These two protein chains interact to form a complex.

Contacts between the two chains:
Residue F55 in the second protein interacts with residue V66 in the first protein (closest heavy-atom distance 3.4 Å).
Residue N51 in the second protein interacts with residue M67 in the first protein (closest heavy-atom distance 3.5 Å).
Residue N51 in the second protein contacts residue Q60 in the first protein (closest heavy-atom distance 3.1 Å).
Residue V23 in the second protein contacts residue Q36 in the first protein (closest heavy-atom distance 3.9 Å).
Residue N51 in the second protein interacts with residue L63 in the first protein (closest heavy-atom distance 3.4 Å).
Residue I10 in the second protein interacts with residue L21 in the first protein (closest heavy-atom distance 3.6 Å).
Residue E19 in the second protein is in contact with residue K32 in the first protein (closest heavy-atom distance 2.9 Å).
Residue L41 in the second protein contacts residue L49 in the first protein (closest heavy-atom distance 3.8 Å).
Residue V17 in the second protein interacts with residue I28 in the first protein (closest heavy-atom distance 3.1 Å).
Residue K44 in the second protein is in contact with residue S53 in the first protein (closest heavy-atom distance 2.7 Å).
Residue L48 in the second protein contacts residue L56 in the first protein (closest heavy-atom distance 3.9 Å).
Residue R6 in the second protein contacts residue E19 in the first protein (closest heavy-atom distance 3.8 Å).
Residue V20 in the second protein contacts residue L31 in the first protein (closest heavy-atom distance 4.0 Å).
Residue V20 in the second protein is in contact with residue K32 in the first protein (closest heavy-atom distance 3.5 Å).
Residue Q16 in the second protein is in contact with residue I28 in the first protein (closest heavy-atom distance 3.1 Å).
Residue F55 in the second protein is in contact with residue L70 in the first protein (closest heavy-atom distance 3.5 Å).
Residue S47 in the second protein is in contact with residue Q60 in the first protein (closest heavy-atom distance 3.2 Å).
Residue R6 in the second protein is in contact with residue L21 in the first protein (closest heavy-atom distance 3.0 Å).
Residue L62 in the second protein interacts with residue L70 in the first protein (closest heavy-atom distance 3.7 Å).
Residue A52 in the second protein interacts with residue L63 in the first protein (closest heavy-atom distance 3.5 Å).
Residue N27 in the second protein contacts residue I38 in the first protein (closest heavy-atom distance 3.1 Å).
Residue M66 in the second protein is in contact with residue T77 in the first protein (closest heavy-atom distance 3.1 Å).
Residue V23 in the second protein interacts with residue S35 in the first protein (closest heavy-atom distance 3.4 Å).
Residue V20 in the second protein interacts with residue S35 in the first protein (closest heavy-atom distance 4.2 Å).
Residue R34 in the second protein is in contact with residue L49 in the first protein (closest heavy-atom distance 3.6 Å).
Residue K30 in the second protein is in contact with residue L42 in the first protein (closest heavy-atom distance 4.2 Å).
Residue S45 in the second protein is in contact with residue L56 in the first protein (closest heavy-atom distance 4.0 Å).
Residue L62 in the second protein contacts residue S74 in the first protein (closest heavy-atom distance 4.2 Å).
Residue L62 in the second protein interacts with residue V73 in the first protein (closest heavy-atom distance 4.2 Å).
Residue L41 in the second protein is in contact with residue S53 in the first protein (closest heavy-atom distance 3.4 Å).
Residue R34 in the second protein contacts residue Q45 in the first protein (closest heavy-atom distance 2.4 Å).
Residue Q16 in the second protein is in contact with residue G29 in the first protein (closest heavy-atom distance 3.7 Å).
Residue R58 in the second protein is in contact with residue L70 in the first protein (closest heavy-atom distance 3.7 Å).
Residue V20 in the second protein is in contact with residue I28 in the first protein (closest heavy-atom distance 3.9 Å).
Residue V13 in the second protein interacts with residue L21 in the first protein (closest heavy-atom distance 3.9 Å).
Residue V13 in the second protein is in contact with residue I28 in the first protein (closest heavy-atom distance 4.1 Å).
Residue K9 in the second protein interacts with residue L21 in the first protein (closest heavy-atom distance 3.3 Å).
Residue R6 in the second protein interacts with residue D18 in the first protein (closest heavy-atom distance 2.8 Å).
Residue L48 in the second protein contacts residue T59 in the first protein (closest heavy-atom distance 3.7 Å).
Residue N27 in the second protein contacts residue S35 in the first protein (closest heavy-atom distance 3.0 Å).
Residue Q65 in the second protein interacts with residue S78 in the first protein (closest heavy-atom distance 2.8 Å).
Residue L41 in the second protein interacts with residue L56 in the first protein (closest heavy-atom distance 3.7 Å).
Residue K44 in the second protein is in contact with residue L56 in the first protein (closest heavy-atom distance 3.9 Å).
Residue K44 in the second protein is in contact with residue E57 in the first protein (closest heavy-atom distance 2.6 Å).
Residue F55 in the second protein interacts with residue L63 in the first protein (closest heavy-atom distance 3.8 Å).
Residue N27 in the second protein interacts with residue G39 in the first protein (closest heavy-atom distance 3.3 Å).
Residue L48 in the second protein is in contact with residue L63 in the first protein (closest heavy-atom distance 3.8 Å).
Residue R34 in the second protein is in contact with residue L42 in the first protein (closest heavy-atom distance 4.0 Å).
Residue K9 in the second protein is in contact with residue E19 in the first protein (closest heavy-atom distance 4.1 Å).
Residue Q16 in the second protein is in contact with residue S25 in the first protein (closest heavy-atom distance 3.1 Å).
Residue Q65 in the second protein contacts residue T77 in the first protein (closest heavy-atom distance 3.8 Å).
Residue M24 in the second protein is in contact with residue S35 in the first protein (closest heavy-atom distance 3.6 Å).
Residue V31 in the second protein interacts with residue L42 in the first protein (closest heavy-atom distance 3.8 Å).
Residue Q65 in the second protein interacts with residue S74 in the first protein (closest heavy-atom distance 2.7 Å).
Residue L48 in the second protein is in contact with residue Q60 in the first protein (closest heavy-atom distance 3.2 Å).
Residue F55 in the second protein is in contact with residue M67 in the first protein (closest heavy-atom distance 3.7 Å).
Residue V13 in the second protein interacts with residue S25 in the first protein (closest heavy-atom distance 3.9 Å).
Residue S59 in the second protein interacts with residue L70 in the first protein (closest heavy-atom distance 3.9 Å).
Residue K30 in the second protein contacts residue G39 in the first protein (closest heavy-atom distance 3.4 Å).
Residue N27 in the second protein interacts with residue L42 in the first protein (closest heavy-atom distance 3.9 Å).

Sequence of the first protein:
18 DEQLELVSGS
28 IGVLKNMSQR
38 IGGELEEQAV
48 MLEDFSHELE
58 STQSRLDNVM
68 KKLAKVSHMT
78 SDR

Sequence of the second protein:
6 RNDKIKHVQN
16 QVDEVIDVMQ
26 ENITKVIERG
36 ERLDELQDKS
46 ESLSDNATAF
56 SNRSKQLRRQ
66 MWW